This data describes a binding interaction between two proteins.

Sequence of chain A:
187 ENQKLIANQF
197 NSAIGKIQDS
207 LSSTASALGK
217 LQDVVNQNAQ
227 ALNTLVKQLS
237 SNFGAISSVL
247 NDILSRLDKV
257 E

Interface contacts:
Residue A199 in chain A is in contact with residue L37 in chain B (closest heavy-atom distance 3.9 Å).
Residue L231 in chain A is in contact with residue I13 in chain B (closest heavy-atom distance 4.1 Å).
Residue N224 in chain A contacts residue A18 in chain B (closest heavy-atom distance 3.8 Å).
Residue I192 in chain A is in contact with residue L44 in chain B (closest heavy-atom distance 4.2 Å).
Residue T210 in chain A interacts with residue L30 in chain B (closest heavy-atom distance 3.5 Å).
Residue S209 in chain A interacts with residue L30 in chain B (closest heavy-atom distance 4.4 Å).
Residue K202 in chain A interacts with residue L37 in chain B (closest heavy-atom distance 4.0 Å).
Residue K216 in chain A contacts residue N22 in chain B (closest heavy-atom distance 3.9 Å).
Residue L191 in chain A interacts with residue I42 in chain B (closest heavy-atom distance 4.5 Å).
Residue S198 in chain A interacts with residue S40 in chain B (closest heavy-atom distance 2.9 Å).
Residue Q195 in chain A contacts residue I42 in chain B (closest heavy-atom distance 3.7 Å).
Residue S212 in chain A interacts with residue E26 in chain B (closest heavy-atom distance 2.5 Å).
Residue N238 in chain A is in contact with residue I13 in chain B (closest heavy-atom distance 3.6 Å).
Residue K202 in chain A contacts residue V33 in chain B (closest heavy-atom distance 3.4 Å).
Residue S206 in chain A contacts residue V33 in chain B (closest heavy-atom distance 4.1 Å).
Residue V220 in chain A interacts with residue V21 in chain B (closest heavy-atom distance 3.6 Å).
Residue Q195 in chain A interacts with residue S40 in chain B (closest heavy-atom distance 3.3 Å).
Residue A213 in chain A contacts residue E26 in chain B (closest heavy-atom distance 3.8 Å).
Residue V220 in chain A contacts residue V20 in chain B (closest heavy-atom distance 3.9 Å).
Residue K216 in chain A is in contact with residue I23 in chain B (closest heavy-atom distance 3.6 Å).
Residue V220 in chain A is in contact with residue S19 in chain B (closest heavy-atom distance 3.7 Å).
Residue N224 in chain A is in contact with residue S19 in chain B (closest heavy-atom distance 3.2 Å).
Residue Q195 in chain A contacts residue L41 in chain B (closest heavy-atom distance 3.1 Å).
Residue K202 in chain A is in contact with residue N36 in chain B (closest heavy-atom distance 2.7 Å).
Residue I203 in chain A interacts with residue L37 in chain B (closest heavy-atom distance 4.4 Å).
Residue Q234 in chain A interacts with residue I13 in chain B (closest heavy-atom distance 3.6 Å).
Residue L217 in chain A interacts with residue I23 in chain B (closest heavy-atom distance 3.9 Å).
Residue Q234 in chain A interacts with residue I16 in chain B (closest heavy-atom distance 4.4 Å).
Residue A199 in chain A is in contact with residue S40 in chain B (closest heavy-atom distance 3.8 Å).
Residue Q223 in chain A interacts with residue S19 in chain B (closest heavy-atom distance 2.8 Å).
Residue D205 in chain A is in contact with residue R29 in chain B (closest heavy-atom distance 2.9 Å).
Residue L191 in chain A is in contact with residue D43 in chain B (closest heavy-atom distance 3.6 Å).
Residue Q234 in chain A interacts with residue D12 in chain B (closest heavy-atom distance 3.0 Å).
Residue K216 in chain A is in contact with residue E26 in chain B (closest heavy-atom distance 3.2 Å).
Residue N238 in chain A interacts with residue G11 in chain B (closest heavy-atom distance 2.8 Å).
Residue N188 in chain A is in contact with residue L44 in chain B (closest heavy-atom distance 3.6 Å).
Residue R252 in chain A interacts with residue T4 in chain B (closest heavy-atom distance 3.9 Å).
Residue K202 in chain A interacts with residue E39 in chain B (closest heavy-atom distance 4.0 Å).
Residue D205 in chain A contacts residue V33 in chain B (closest heavy-atom distance 4.6 Å).
Residue N238 in chain A interacts with residue L10 in chain B (closest heavy-atom distance 3.9 Å).
Residue V245 in chain A interacts with residue V8 in chain B (closest heavy-atom distance 3.7 Å).
Residue S209 in chain A interacts with residue E26 in chain B (closest heavy-atom distance 3.2 Å).
Residue L231 in chain A is in contact with residue I16 in chain B (closest heavy-atom distance 3.7 Å).
Residue I192 in chain A contacts residue I42 in chain B (closest heavy-atom distance 3.7 Å).
Residue I242 in chain A interacts with residue L10 in chain B (closest heavy-atom distance 3.7 Å).
Residue A227 in chain A is in contact with residue I16 in chain B (closest heavy-atom distance 3.6 Å).
Residue K216 in chain A interacts with residue V21 in chain B (closest heavy-atom distance 4.0 Å).
Residue S206 in chain A contacts residue L30 in chain B (closest heavy-atom distance 3.4 Å).
Residue L217 in chain A contacts residue V21 in chain B (closest heavy-atom distance 4.0 Å).
Residue K216 in chain A interacts with residue K25 in chain B (closest heavy-atom distance 4.6 Å).
Residue A213 in chain A is in contact with residue I23 in chain B (closest heavy-atom distance 3.9 Å).
Residue Q195 in chain A interacts with residue E39 in chain B (closest heavy-atom distance 3.2 Å).
Residue T230 in chain A interacts with residue I16 in chain B (closest heavy-atom distance 3.8 Å).
Residue S209 in chain A is in contact with residue R29 in chain B (closest heavy-atom distance 3.2 Å).
Residue A227 in chain A interacts with residue N17 in chain B (closest heavy-atom distance 3.6 Å).
Residue K202 in chain A is in contact with residue S40 in chain B (closest heavy-atom distance 3.1 Å).
Residue R252 in chain A interacts with residue H3 in chain B (closest heavy-atom distance 3.2 Å).
Residue R252 in chain A contacts residue S5 in chain B (closest heavy-atom distance 3.4 Å).
Residue Q234 in chain A interacts with residue G11 in chain B (closest heavy-atom distance 4.0 Å).
Residue L191 in chain A contacts residue L44 in chain B (closest heavy-atom distance 4.4 Å).

Sequence of chain B:
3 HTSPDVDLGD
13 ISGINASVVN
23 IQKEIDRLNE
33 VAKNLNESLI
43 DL